Residue-level contacts at the interface:
Residue L140 in chain A contacts residue T90 in chain B (closest heavy-atom distance 3.4 Å).
Residue P158 in chain A contacts residue L30 in chain B (closest heavy-atom distance 2.9 Å).
Residue Y90 in chain A interacts with residue A87 in chain B (closest heavy-atom distance 3.2 Å).
Residue R88 in chain A contacts residue A89 in chain B (closest heavy-atom distance 3.4 Å).
Residue G87 in chain A interacts with residue K92 in chain B (closest heavy-atom distance 3.7 Å).
Residue R8 in chain A contacts residue H83 in chain B (closest heavy-atom distance 3.8 Å).
Residue Q141 in chain A is in contact with residue K91 in chain B (closest heavy-atom distance 3.0 Å).
Residue E135 in chain A is in contact with residue Q56 in chain B (closest heavy-atom distance 3.5 Å).
Residue P158 in chain A is in contact with residue K28 in chain B (closest heavy-atom distance 3.4 Å).
Residue L137 in chain A contacts residue P59 in chain B (closest heavy-atom distance 3.4 Å).
Residue G7 in chain A interacts with residue G84 in chain B (closest heavy-atom distance 3.7 Å).
Residue E5 in chain A is in contact with residue A87 in chain B (closest heavy-atom distance 3.6 Å).
Residue G87 in chain A contacts residue K93 in chain B (closest heavy-atom distance 3.0 Å).
Residue Q118 in chain A interacts with residue M66 in chain B (closest heavy-atom distance 3.7 Å).
Residue D119 in chain A interacts with residue T90 in chain B (closest heavy-atom distance 3.2 Å).
Residue Y91 in chain A interacts with residue K85 in chain B (closest heavy-atom distance 3.8 Å).
Residue E85 in chain A contacts residue K92 in chain B (closest heavy-atom distance 3.2 Å).
Residue A117 in chain A is in contact with residue K91 in chain B (closest heavy-atom distance 3.4 Å).
Residue L137 in chain A is in contact with residue H57 in chain B (closest heavy-atom distance 3.6 Å).
Residue V145 in chain A is in contact with residue K93 in chain B (closest heavy-atom distance 2.7 Å).
Residue Y91 in chain A is in contact with residue E86 in chain B (closest heavy-atom distance 3.7 Å).
Residue L140 in chain A interacts with residue K93 in chain B (closest heavy-atom distance 3.1 Å).
Residue P143 in chain A interacts with residue Y61 in chain B (closest heavy-atom distance 3.2 Å).
Residue D111 in chain A contacts residue R81 in chain B (closest heavy-atom distance 3.4 Å).
Residue P139 in chain A is in contact with residue P59 in chain B (closest heavy-atom distance 3.5 Å).
Residue L160 in chain A interacts with residue L30 in chain B (closest heavy-atom distance 3.7 Å).
Residue D114 in chain A interacts with residue K88 in chain B (closest heavy-atom distance 3.5 Å).
Residue D114 in chain A contacts residue K91 in chain B (closest heavy-atom distance 3.8 Å).
Residue D111 in chain A is in contact with residue K85 in chain B (closest heavy-atom distance 2.9 Å).
Residue Y144 in chain A interacts with residue T48 in chain B (closest heavy-atom distance 2.9 Å).
Residue G23 in chain A is in contact with residue H83 in chain B (closest heavy-atom distance 3.8 Å).
Residue A117 in chain A interacts with residue F74 in chain B (closest heavy-atom distance 3.5 Å).
Residue Y89 in chain A contacts residue A89 in chain B (closest heavy-atom distance 3.4 Å).
Residue L113 in chain A contacts residue R78 in chain B (closest heavy-atom distance 3.6 Å).
Residue D111 in chain A contacts residue R78 in chain B (closest heavy-atom distance 3.4 Å).
Residue I157 in chain A contacts residue L30 in chain B (closest heavy-atom distance 3.6 Å).
Residue Y91 in chain A interacts with residue K88 in chain B (closest heavy-atom distance 2.9 Å).
Residue R22 in chain A interacts with residue H83 in chain B (closest heavy-atom distance 3.5 Å).
Residue E24 in chain A contacts residue K88 in chain B (closest heavy-atom distance 3.2 Å).
Residue R88 in chain A interacts with residue K92 in chain B (closest heavy-atom distance 3.7 Å).
Residue R88 in chain A contacts residue T90 in chain B (closest heavy-atom distance 2.9 Å).
Residue Y91 in chain A interacts with residue T90 in chain B (closest heavy-atom distance 3.7 Å).
Residue G159 in chain A contacts residue L30 in chain B (closest heavy-atom distance 3.1 Å).
Residue E5 in chain A interacts with residue E86 in chain B (closest heavy-atom distance 2.9 Å).
Residue Y90 in chain A interacts with residue K88 in chain B (closest heavy-atom distance 3.3 Å).
Residue I157 in chain A is in contact with residue K28 in chain B (closest heavy-atom distance 3.6 Å).
Residue I112 in chain A is in contact with residue K85 in chain B (closest heavy-atom distance 3.1 Å).
Residue D119 in chain A is in contact with residue K91 in chain B (closest heavy-atom distance 2.7 Å).
Residue L137 in chain A is in contact with residue Q56 in chain B (closest heavy-atom distance 3.4 Å).
Residue Y89 in chain A interacts with residue T90 in chain B (closest heavy-atom distance 2.9 Å).
Residue E24 in chain A interacts with residue G84 in chain B (closest heavy-atom distance 3.2 Å).
Residue F92 in chain A is in contact with residue E86 in chain B (closest heavy-atom distance 3.0 Å).
Residue P158 in chain A contacts residue R29 in chain B (closest heavy-atom distance 3.3 Å).
Residue E135 in chain A contacts residue R78 in chain B (closest heavy-atom distance 2.6 Å).
Residue G116 in chain A contacts residue K91 in chain B (closest heavy-atom distance 3.2 Å).
Residue A115 in chain A contacts residue F74 in chain B (closest heavy-atom distance 3.3 Å).
Residue A142 in chain A contacts residue K93 in chain B (closest heavy-atom distance 3.4 Å).
Residue I6 in chain A contacts residue G84 in chain B (closest heavy-atom distance 3.3 Å).
Residue E5 in chain A is in contact with residue G84 in chain B (closest heavy-atom distance 3.1 Å).
Residue Q118 in chain A interacts with residue Y61 in chain B (closest heavy-atom distance 2.8 Å).

This data describes a binding interaction between two proteins.

Sequence of chain A:
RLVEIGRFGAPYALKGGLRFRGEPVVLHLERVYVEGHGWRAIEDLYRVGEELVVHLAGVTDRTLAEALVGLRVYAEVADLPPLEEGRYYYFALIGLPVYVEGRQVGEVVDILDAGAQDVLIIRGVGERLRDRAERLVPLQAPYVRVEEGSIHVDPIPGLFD

Sequence of chain B:
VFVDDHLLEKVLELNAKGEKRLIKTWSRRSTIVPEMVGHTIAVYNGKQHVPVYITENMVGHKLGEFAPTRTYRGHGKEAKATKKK